Interface contacts:
Residue N531 in protein 1 interacts with residue K108 in protein 2 (closest heavy-atom distance 3.7 Å).
Residue E663 in protein 1 contacts residue K68 in protein 2 (closest heavy-atom distance 3.5 Å).
Residue L719 in protein 1 contacts residue P40 in protein 2 (closest heavy-atom distance 3.6 Å).
Residue C1134 in protein 1 is in contact with residue L65 in protein 2 (closest heavy-atom distance 3.7 Å).
Residue K1132 in protein 1 is in contact with residue Y62 in protein 2 (closest heavy-atom distance 3.4 Å).
Residue E669 in protein 1 is in contact with residue L23 in protein 2 (closest heavy-atom distance 3.6 Å).
Residue C1134 in protein 1 contacts residue K19 in protein 2 (closest heavy-atom distance 2.9 Å).
Residue S1123 in protein 1 contacts residue R12 in protein 2 (closest heavy-atom distance 2.6 Å).
Residue F275 in protein 1 interacts with residue L168 in protein 2 (closest heavy-atom distance 3.6 Å).
Residue L719 in protein 1 interacts with residue L43 in protein 2 (closest heavy-atom distance 3.4 Å).
Residue K1174 in protein 1 contacts residue N80 in protein 2 (closest heavy-atom distance 3.6 Å).
Residue N279 in protein 1 contacts residue F170 in protein 2 (closest heavy-atom distance 3.1 Å).
Residue E1135 in protein 1 contacts residue K22 in protein 2 (closest heavy-atom distance 3.7 Å).
Residue T273 in protein 1 is in contact with residue K173 in protein 2 (closest heavy-atom distance 3.7 Å).
Residue Y751 in protein 1 interacts with residue H282 in protein 2 (closest heavy-atom distance 2.9 Å).
Residue L1376 in protein 1 interacts with residue Y175 in protein 2 (closest heavy-atom distance 3.6 Å).
Residue L719 in protein 1 contacts residue T44 in protein 2 (closest heavy-atom distance 3.4 Å).
Residue I670 in protein 1 is in contact with residue L54 in protein 2 (closest heavy-atom distance 3.5 Å).
Residue Y1170 in protein 1 interacts with residue N80 in protein 2 (closest heavy-atom distance 3.7 Å).
Residue E1133 in protein 1 interacts with residue Y62 in protein 2 (closest heavy-atom distance 3.2 Å).
Residue A322 in protein 1 is in contact with residue M164 in protein 2 (closest heavy-atom distance 3.4 Å).
Residue D1177 in protein 1 is in contact with residue L79 in protein 2 (closest heavy-atom distance 3.7 Å).
Residue K1132 in protein 1 contacts residue K19 in protein 2 (closest heavy-atom distance 2.4 Å).
Residue T718 in protein 1 contacts residue T44 in protein 2 (closest heavy-atom distance 3.7 Å).
Residue L268 in protein 1 contacts residue Q163 in protein 2 (closest heavy-atom distance 3.5 Å).
Residue R673 in protein 1 interacts with residue N33 in protein 2 (closest heavy-atom distance 3.6 Å).
Residue L1129 in protein 1 interacts with residue Y59 in protein 2 (closest heavy-atom distance 3.7 Å).
Residue F1178 in protein 1 interacts with residue F76 in protein 2 (closest heavy-atom distance 3.4 Å).
Residue Q679 in protein 1 is in contact with residue N50 in protein 2 (closest heavy-atom distance 3.4 Å).
Residue S276 in protein 1 interacts with residue K171 in protein 2 (closest heavy-atom distance 3.3 Å).
Residue E253 in protein 1 contacts residue K109 in protein 2 (closest heavy-atom distance 3.7 Å).
Residue D1177 in protein 1 is in contact with residue R85 in protein 2 (closest heavy-atom distance 3.1 Å).
Residue Y675 in protein 1 is in contact with residue L57 in protein 2 (closest heavy-atom distance 3.4 Å).
Residue G1126 in protein 1 interacts with residue R12 in protein 2 (closest heavy-atom distance 3.6 Å).
Residue V852 in protein 1 is in contact with residue L32 in protein 2 (closest heavy-atom distance 3.7 Å).
Residue S839 in protein 1 contacts residue K39 in protein 2 (closest heavy-atom distance 2.2 Å).
Residue L1372 in protein 1 contacts residue I176 in protein 2 (closest heavy-atom distance 3.5 Å).
Residue L1372 in protein 1 is in contact with residue I179 in protein 2 (closest heavy-atom distance 3.2 Å).
Residue D1130 in protein 1 contacts residue K19 in protein 2 (closest heavy-atom distance 3.0 Å).
Residue L678 in protein 1 is in contact with residue N50 in protein 2 (closest heavy-atom distance 2.7 Å).
Residue L1129 in protein 1 contacts residue F58 in protein 2 (closest heavy-atom distance 3.1 Å).
Residue D665 in protein 1 contacts residue L65 in protein 2 (closest heavy-atom distance 3.2 Å).
Residue I670 in protein 1 contacts residue F58 in protein 2 (closest heavy-atom distance 3.4 Å).
Residue V262 in protein 1 contacts residue F183 in protein 2 (closest heavy-atom distance 3.7 Å).
Residue Y675 in protein 1 contacts residue K61 in protein 2 (closest heavy-atom distance 2.4 Å).
Residue L1122 in protein 1 contacts residue R12 in protein 2 (closest heavy-atom distance 3.2 Å).
Residue R673 in protein 1 interacts with residue H37 in protein 2 (closest heavy-atom distance 3.0 Å).
Residue Y269 in protein 1 contacts residue K173 in protein 2 (closest heavy-atom distance 3.5 Å).
Residue K266 in protein 1 interacts with residue F183 in protein 2 (closest heavy-atom distance 3.6 Å).
Residue E1131 in protein 1 interacts with residue K15 in protein 2 (closest heavy-atom distance 3.5 Å).
Residue E280 in protein 1 contacts residue H172 in protein 2 (closest heavy-atom distance 2.4 Å).
Residue F275 in protein 1 interacts with residue F170 in protein 2 (closest heavy-atom distance 3.1 Å).
Residue E1131 in protein 1 contacts residue R12 in protein 2 (closest heavy-atom distance 3.4 Å).
Residue Y1170 in protein 1 contacts residue P82 in protein 2 (closest heavy-atom distance 3.2 Å).
Residue E280 in protein 1 contacts residue K173 in protein 2 (closest heavy-atom distance 3.6 Å).
Residue E272 in protein 1 contacts residue K173 in protein 2 (closest heavy-atom distance 3.7 Å).
Residue D1120 in protein 1 is in contact with residue L11 in protein 2 (closest heavy-atom distance 3.4 Å).
Residue I672 in protein 1 interacts with residue L54 in protein 2 (closest heavy-atom distance 3.6 Å).
Residue E1131 in protein 1 is in contact with residue K16 in protein 2 (closest heavy-atom distance 3.4 Å).
Residue K666 in protein 1 interacts with residue K22 in protein 2 (closest heavy-atom distance 2.9 Å).

These two protein chains interact to form a complex.

Sequence of protein 2:
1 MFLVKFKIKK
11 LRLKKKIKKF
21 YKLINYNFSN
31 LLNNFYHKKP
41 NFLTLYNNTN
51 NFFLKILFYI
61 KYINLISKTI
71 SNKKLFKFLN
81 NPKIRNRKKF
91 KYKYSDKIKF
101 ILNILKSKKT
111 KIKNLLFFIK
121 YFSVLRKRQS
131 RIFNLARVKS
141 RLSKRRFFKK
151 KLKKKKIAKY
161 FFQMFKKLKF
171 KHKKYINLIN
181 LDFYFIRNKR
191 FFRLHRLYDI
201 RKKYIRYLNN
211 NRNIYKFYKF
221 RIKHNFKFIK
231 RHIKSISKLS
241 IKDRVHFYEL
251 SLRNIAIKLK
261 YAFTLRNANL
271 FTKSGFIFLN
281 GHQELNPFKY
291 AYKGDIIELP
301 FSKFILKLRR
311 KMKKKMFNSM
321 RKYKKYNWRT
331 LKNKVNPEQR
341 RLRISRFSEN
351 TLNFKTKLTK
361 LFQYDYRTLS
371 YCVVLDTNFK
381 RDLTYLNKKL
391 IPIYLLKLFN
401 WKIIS

Sequence of protein 1:
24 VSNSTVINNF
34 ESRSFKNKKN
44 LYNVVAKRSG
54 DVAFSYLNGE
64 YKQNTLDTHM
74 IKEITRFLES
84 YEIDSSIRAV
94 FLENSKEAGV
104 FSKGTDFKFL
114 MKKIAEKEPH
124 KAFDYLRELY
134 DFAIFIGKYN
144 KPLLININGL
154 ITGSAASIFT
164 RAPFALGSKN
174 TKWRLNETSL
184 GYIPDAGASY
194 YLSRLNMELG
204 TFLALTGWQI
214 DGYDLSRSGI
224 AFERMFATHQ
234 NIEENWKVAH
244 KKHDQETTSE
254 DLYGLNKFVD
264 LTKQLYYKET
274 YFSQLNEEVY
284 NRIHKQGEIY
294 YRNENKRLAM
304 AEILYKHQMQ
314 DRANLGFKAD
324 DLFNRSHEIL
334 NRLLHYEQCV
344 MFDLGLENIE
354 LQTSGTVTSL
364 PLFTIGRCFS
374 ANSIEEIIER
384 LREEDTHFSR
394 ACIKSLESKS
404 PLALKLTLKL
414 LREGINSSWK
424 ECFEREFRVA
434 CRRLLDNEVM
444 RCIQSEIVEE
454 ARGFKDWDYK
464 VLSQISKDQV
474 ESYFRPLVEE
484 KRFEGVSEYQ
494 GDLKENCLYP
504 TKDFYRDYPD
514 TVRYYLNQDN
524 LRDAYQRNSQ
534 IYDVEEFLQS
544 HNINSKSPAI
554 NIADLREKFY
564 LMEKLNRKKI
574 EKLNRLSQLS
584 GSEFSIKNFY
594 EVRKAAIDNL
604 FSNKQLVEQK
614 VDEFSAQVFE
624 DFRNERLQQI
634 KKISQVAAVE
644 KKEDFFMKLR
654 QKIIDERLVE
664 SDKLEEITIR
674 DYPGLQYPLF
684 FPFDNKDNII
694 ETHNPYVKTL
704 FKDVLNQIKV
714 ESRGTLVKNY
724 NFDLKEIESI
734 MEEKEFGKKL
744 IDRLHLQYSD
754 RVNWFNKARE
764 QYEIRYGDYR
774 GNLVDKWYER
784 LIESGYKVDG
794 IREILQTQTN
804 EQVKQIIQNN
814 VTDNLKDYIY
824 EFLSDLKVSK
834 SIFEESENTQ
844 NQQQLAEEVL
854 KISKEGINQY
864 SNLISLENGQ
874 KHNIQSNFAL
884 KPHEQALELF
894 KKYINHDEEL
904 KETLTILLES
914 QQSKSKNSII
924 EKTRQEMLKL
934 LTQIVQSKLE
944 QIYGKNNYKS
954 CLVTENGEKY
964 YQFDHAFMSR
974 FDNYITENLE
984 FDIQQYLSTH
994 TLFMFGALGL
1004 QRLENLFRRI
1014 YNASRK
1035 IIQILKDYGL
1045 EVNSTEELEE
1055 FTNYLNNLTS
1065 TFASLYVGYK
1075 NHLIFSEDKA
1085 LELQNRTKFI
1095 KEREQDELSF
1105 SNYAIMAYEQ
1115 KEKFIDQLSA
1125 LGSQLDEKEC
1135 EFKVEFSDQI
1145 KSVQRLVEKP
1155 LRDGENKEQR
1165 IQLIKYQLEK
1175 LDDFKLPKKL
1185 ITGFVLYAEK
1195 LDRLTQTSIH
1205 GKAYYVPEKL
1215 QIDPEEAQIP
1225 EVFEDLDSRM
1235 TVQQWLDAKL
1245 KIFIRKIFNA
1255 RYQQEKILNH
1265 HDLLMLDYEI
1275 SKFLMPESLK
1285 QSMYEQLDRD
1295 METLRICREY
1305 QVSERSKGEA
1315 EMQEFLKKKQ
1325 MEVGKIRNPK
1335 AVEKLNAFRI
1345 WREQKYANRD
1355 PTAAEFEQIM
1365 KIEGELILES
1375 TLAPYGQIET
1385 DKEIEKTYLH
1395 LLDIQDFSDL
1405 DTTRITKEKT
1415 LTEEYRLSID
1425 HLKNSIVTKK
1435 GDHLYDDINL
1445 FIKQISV